This data describes a binding interaction between two proteins.

Sequence of chain B:
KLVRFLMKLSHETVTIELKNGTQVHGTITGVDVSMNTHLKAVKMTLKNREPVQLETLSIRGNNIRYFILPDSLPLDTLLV

Sequence of chain A:
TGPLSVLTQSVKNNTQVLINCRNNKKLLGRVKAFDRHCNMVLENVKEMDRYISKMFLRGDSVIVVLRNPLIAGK

Contacts between the two chains:
Residue S73 in chain B interacts with residue K98 in chain A (closest heavy-atom distance 4.3 Å).
Residue D77 in chain B contacts residue K57 in chain A (closest heavy-atom distance 2.7 Å).
Residue Y67 in chain B is in contact with residue E72 in chain A (closest heavy-atom distance 3.1 Å).
Residue L76 in chain B interacts with residue K57 in chain A (closest heavy-atom distance 3.8 Å).
Residue M36 in chain B interacts with residue R102 in chain A (closest heavy-atom distance 2.9 Å).
Residue K20 in chain B contacts residue R102 in chain A (closest heavy-atom distance 3.5 Å).
Residue L70 in chain B is in contact with residue K98 in chain A (closest heavy-atom distance 3.0 Å).
Residue P71 in chain B contacts residue K98 in chain A (closest heavy-atom distance 3.7 Å).
Residue L80 in chain B contacts residue K57 in chain A (closest heavy-atom distance 4.2 Å).
Residue L70 in chain B is in contact with residue F100 in chain A (closest heavy-atom distance 3.9 Å).
Residue M36 in chain B is in contact with residue F100 in chain A (closest heavy-atom distance 4.0 Å).
Residue F68 in chain B contacts residue F100 in chain A (closest heavy-atom distance 2.8 Å).
Residue L3 in chain B is in contact with residue F59 in chain A (closest heavy-atom distance 3.5 Å).
Residue Y67 in chain B contacts residue M99 in chain A (closest heavy-atom distance 3.7 Å).
Residue L3 in chain B interacts with residue N64 in chain A (closest heavy-atom distance 3.0 Å).
Residue R66 in chain B contacts residue F100 in chain A (closest heavy-atom distance 4.5 Å).
Residue M36 in chain B interacts with residue N64 in chain A (closest heavy-atom distance 4.2 Å).
Residue F68 in chain B contacts residue M99 in chain A (closest heavy-atom distance 3.4 Å).
Residue N63 in chain B is in contact with residue D104 in chain A (closest heavy-atom distance 4.6 Å).
Residue N63 in chain B interacts with residue R102 in chain A (closest heavy-atom distance 3.7 Å).
Residue K20 in chain B is in contact with residue K50 in chain A (closest heavy-atom distance 4.4 Å).
Residue K20 in chain B interacts with residue D104 in chain A (closest heavy-atom distance 2.5 Å).
Residue Y67 in chain B interacts with residue R94 in chain A (closest heavy-atom distance 2.4 Å).
Residue L7 in chain B contacts residue F100 in chain A (closest heavy-atom distance 3.5 Å).
Residue K20 in chain B contacts residue N48 in chain A (closest heavy-atom distance 4.6 Å).
Residue F68 in chain B contacts residue K98 in chain A (closest heavy-atom distance 4.2 Å).
Residue I69 in chain B contacts residue K98 in chain A (closest heavy-atom distance 3.9 Å).
Residue R66 in chain B is in contact with residue L101 in chain A (closest heavy-atom distance 3.6 Å).
Residue L76 in chain B contacts residue E68 in chain A (closest heavy-atom distance 3.3 Å).
Residue L3 in chain B contacts residue A58 in chain A (closest heavy-atom distance 3.7 Å).
Residue Y67 in chain B interacts with residue L101 in chain A (closest heavy-atom distance 3.9 Å).
Residue L76 in chain B is in contact with residue K98 in chain A (closest heavy-atom distance 3.4 Å).
Residue I69 in chain B is in contact with residue R94 in chain A (closest heavy-atom distance 3.1 Å).
Residue R66 in chain B interacts with residue L52 in chain A (closest heavy-atom distance 4.6 Å).
Residue L74 in chain B interacts with residue K98 in chain A (closest heavy-atom distance 3.2 Å).
Residue Q24 in chain B contacts residue R94 in chain A (closest heavy-atom distance 3.0 Å).
Residue L76 in chain B is in contact with residue V66 in chain A (closest heavy-atom distance 4.2 Å).
Residue R66 in chain B contacts residue S105 in chain A (closest heavy-atom distance 4.2 Å).
Residue Y67 in chain B interacts with residue F100 in chain A (closest heavy-atom distance 2.9 Å).
Residue R66 in chain B contacts residue R102 in chain A (closest heavy-atom distance 3.1 Å).
Residue I65 in chain B is in contact with residue R102 in chain A (closest heavy-atom distance 3.0 Å).
Residue R66 in chain B contacts residue E72 in chain A (closest heavy-atom distance 2.9 Å).
Residue E18 in chain B is in contact with residue E72 in chain A (closest heavy-atom distance 4.3 Å).
Residue F6 in chain B contacts residue F100 in chain A (closest heavy-atom distance 4.2 Å).
Residue Y67 in chain B contacts residue I96 in chain A (closest heavy-atom distance 3.8 Å).
Residue I69 in chain B is in contact with residue I96 in chain A (closest heavy-atom distance 4.0 Å).
Residue D72 in chain B is in contact with residue K98 in chain A (closest heavy-atom distance 2.4 Å).
Residue L70 in chain B is in contact with residue M99 in chain A (closest heavy-atom distance 3.8 Å).
Residue L3 in chain B contacts residue V66 in chain A (closest heavy-atom distance 4.0 Å).
Residue L80 in chain B contacts residue A58 in chain A (closest heavy-atom distance 3.9 Å).
Residue L3 in chain B contacts residue D60 in chain A (closest heavy-atom distance 3.3 Å).
Residue F6 in chain B interacts with residue V66 in chain A (closest heavy-atom distance 4.2 Å).
Residue L3 in chain B contacts residue M65 in chain A (closest heavy-atom distance 3.8 Å).
Residue L70 in chain B is in contact with residue V66 in chain A (closest heavy-atom distance 4.4 Å).
Residue L3 in chain B is in contact with residue F100 in chain A (closest heavy-atom distance 3.6 Å).
Residue G62 in chain B is in contact with residue R102 in chain A (closest heavy-atom distance 3.0 Å).
Residue R66 in chain B contacts residue K50 in chain A (closest heavy-atom distance 3.2 Å).
Residue D72 in chain B is in contact with residue S97 in chain A (closest heavy-atom distance 3.4 Å).
Residue E18 in chain B is in contact with residue R94 in chain A (closest heavy-atom distance 3.1 Å).
Residue I65 in chain B interacts with residue D104 in chain A (closest heavy-atom distance 4.5 Å).